Sequence of the first protein:
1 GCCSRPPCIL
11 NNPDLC

This data describes a binding interaction between two proteins.

Sequence of the second protein:
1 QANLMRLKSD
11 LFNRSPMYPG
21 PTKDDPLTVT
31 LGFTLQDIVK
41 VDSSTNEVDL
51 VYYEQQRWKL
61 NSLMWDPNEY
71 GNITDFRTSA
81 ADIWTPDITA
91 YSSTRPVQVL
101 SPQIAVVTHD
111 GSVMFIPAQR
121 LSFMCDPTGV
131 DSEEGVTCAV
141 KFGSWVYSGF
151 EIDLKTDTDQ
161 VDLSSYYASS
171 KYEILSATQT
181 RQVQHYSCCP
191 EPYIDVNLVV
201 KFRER

Contacts between the two chains:
Residue D195 in the second protein contacts residue R5 in the first protein (closest heavy-atom distance 3.1 Å).
Residue Y91 in the second protein is in contact with residue P7 in the first protein (closest heavy-atom distance 3.5 Å).
Residue Y186 in the second protein is in contact with residue C8 in the first protein (closest heavy-atom distance 4.2 Å).
Residue W145 in the second protein interacts with residue P6 in the first protein (closest heavy-atom distance 3.5 Å).
Residue C188 in the second protein interacts with residue L15 in the first protein (closest heavy-atom distance 4.9 Å).
Residue Y186 in the second protein contacts residue R5 in the first protein (closest heavy-atom distance 3.1 Å).
Residue V146 in the second protein interacts with residue L10 in the first protein (closest heavy-atom distance 3.6 Å).
Residue K141 in the second protein is in contact with residue R5 in the first protein (closest heavy-atom distance 3.7 Å).
Residue W145 in the second protein is in contact with residue L10 in the first protein (closest heavy-atom distance 4.4 Å).
Residue E191 in the second protein contacts residue C8 in the first protein (closest heavy-atom distance 4.6 Å).
Residue E191 in the second protein is in contact with residue N11 in the first protein (closest heavy-atom distance 3.4 Å).
Residue W145 in the second protein is in contact with residue P7 in the first protein (closest heavy-atom distance 3.3 Å).
Residue C189 in the second protein is in contact with residue N12 in the first protein (closest heavy-atom distance 3.3 Å).
Residue Y193 in the second protein is in contact with residue N11 in the first protein (closest heavy-atom distance 2.4 Å).
Residue Y186 in the second protein is in contact with residue S4 in the first protein (closest heavy-atom distance 4.8 Å).
Residue Y186 in the second protein contacts residue G1 in the first protein (closest heavy-atom distance 3.3 Å).
Residue C188 in the second protein interacts with residue N12 in the first protein (closest heavy-atom distance 5.0 Å).
Residue S148 in the second protein contacts residue P7 in the first protein (closest heavy-atom distance 4.6 Å).
Residue C189 in the second protein contacts residue C8 in the first protein (closest heavy-atom distance 4.2 Å).
Residue C188 in the second protein contacts residue C2 in the first protein (closest heavy-atom distance 3.7 Å).
Residue Y147 in the second protein interacts with residue P7 in the first protein (closest heavy-atom distance 3.7 Å).
Residue C189 in the second protein is in contact with residue C2 in the first protein (closest heavy-atom distance 4.0 Å).
Residue C188 in the second protein interacts with residue C8 in the first protein (closest heavy-atom distance 4.7 Å).
Residue Y91 in the second protein contacts residue P6 in the first protein (closest heavy-atom distance 3.9 Å).
Residue V146 in the second protein interacts with residue P7 in the first protein (closest heavy-atom distance 3.7 Å).
Residue Y193 in the second protein contacts residue C8 in the first protein (closest heavy-atom distance 3.2 Å).
Residue Y193 in the second protein is in contact with residue N12 in the first protein (closest heavy-atom distance 4.0 Å).
Residue Y193 in the second protein contacts residue R5 in the first protein (closest heavy-atom distance 3.6 Å).
Residue Y193 in the second protein is in contact with residue P7 in the first protein (closest heavy-atom distance 3.5 Å).
Residue S148 in the second protein contacts residue N11 in the first protein (closest heavy-atom distance 3.9 Å).
Residue S144 in the second protein contacts residue P7 in the first protein (closest heavy-atom distance 3.4 Å).
Residue Y91 in the second protein interacts with residue R5 in the first protein (closest heavy-atom distance 3.4 Å).
Residue Q184 in the second protein is in contact with residue R5 in the first protein (closest heavy-atom distance 4.3 Å).
Residue I194 in the second protein contacts residue R5 in the first protein (closest heavy-atom distance 4.7 Å).
Residue E191 in the second protein is in contact with residue N12 in the first protein (closest heavy-atom distance 3.4 Å).
Residue Y186 in the second protein interacts with residue C2 in the first protein (closest heavy-atom distance 3.7 Å).
Residue E151 in the second protein is in contact with residue N11 in the first protein (closest heavy-atom distance 4.9 Å).